Interface contacts:
Residue E321 in protein 2 contacts residue P257 in protein 1 (closest heavy-atom distance 3.1 Å).
Residue G427 in protein 2 interacts with residue T145 in protein 1 (closest heavy-atom distance 2.8 Å).
Residue H189 in protein 2 contacts residue L187 in protein 1 (closest heavy-atom distance 2.7 Å).
Residue S200 in protein 2 is in contact with residue T145 in protein 1 (closest heavy-atom distance 2.3 Å).
Residue S200 in protein 2 contacts residue R140 in protein 1 (closest heavy-atom distance 2.7 Å).
Residue E321 in protein 2 contacts residue R247 in protein 1 (closest heavy-atom distance 2.6 Å).
Residue Y319 in protein 2 interacts with residue R260 in protein 1 (closest heavy-atom distance 3.1 Å).
Residue H111 in protein 2 is in contact with residue R318 in protein 1 (closest heavy-atom distance 3.0 Å).
Residue R260 in protein 2 contacts residue R318 in protein 1 (closest heavy-atom distance 3.1 Å).
Residue N425 in protein 2 is in contact with residue R150 in protein 1 (closest heavy-atom distance 2.8 Å).
Residue S455 in protein 2 contacts residue L264 in protein 1 (closest heavy-atom distance 3.2 Å).
Residue R262 in protein 2 is in contact with residue I454 in protein 1 (closest heavy-atom distance 3.1 Å).
Residue Y426 in protein 2 is in contact with residue T145 in protein 1 (closest heavy-atom distance 3.2 Å).
Residue S315 in protein 2 contacts residue G342 in protein 1 (closest heavy-atom distance 2.7 Å).
Residue R318 in protein 2 contacts residue R260 in protein 1 (closest heavy-atom distance 3.2 Å).
Residue K320 in protein 2 contacts residue R260 in protein 1 (closest heavy-atom distance 3.4 Å).
Residue E321 in protein 2 interacts with residue G258 in protein 1 (closest heavy-atom distance 3.3 Å).
Residue R247 in protein 2 contacts residue E321 in protein 1 (closest heavy-atom distance 3.1 Å).
Residue A424 in protein 2 interacts with residue T145 in protein 1 (closest heavy-atom distance 3.2 Å).
Residue K320 in protein 2 interacts with residue P257 in protein 1 (closest heavy-atom distance 3.3 Å).
Residue N425 in protein 2 is in contact with residue T145 in protein 1 (closest heavy-atom distance 3.0 Å).
Residue P257 in protein 2 is in contact with residue K320 in protein 1 (closest heavy-atom distance 2.8 Å).
Residue R140 in protein 2 interacts with residue S200 in protein 1 (closest heavy-atom distance 2.8 Å).
Residue P257 in protein 2 interacts with residue E321 in protein 1 (closest heavy-atom distance 3.0 Å).
Residue P257 in protein 2 interacts with residue Y319 in protein 1 (closest heavy-atom distance 3.3 Å).
Residue E185 in protein 2 interacts with residue R313 in protein 1 (closest heavy-atom distance 2.8 Å).
Residue D106 in protein 2 is in contact with residue L344 in protein 1 (closest heavy-atom distance 3.3 Å).
Residue E314 in protein 2 contacts residue L344 in protein 1 (closest heavy-atom distance 3.3 Å).
Residue R262 in protein 2 interacts with residue L456 in protein 1 (closest heavy-atom distance 3.2 Å).
Residue R253 in protein 2 interacts with residue R313 in protein 1 (closest heavy-atom distance 2.7 Å).
Residue A424 in protein 2 is in contact with residue G144 in protein 1 (closest heavy-atom distance 3.3 Å).
Residue K345 in protein 2 is in contact with residue E104 in protein 1 (closest heavy-atom distance 3.3 Å).
Residue R186 in protein 2 interacts with residue E188 in protein 1 (closest heavy-atom distance 3.2 Å).
Residue L264 in protein 2 contacts residue S455 in protein 1 (closest heavy-atom distance 3.3 Å).
Residue E310 in protein 2 is in contact with residue R253 in protein 1 (closest heavy-atom distance 2.7 Å).
Residue Q403 in protein 2 is in contact with residue E451 in protein 1 (closest heavy-atom distance 3.2 Å).
Residue L456 in protein 2 is in contact with residue R262 in protein 1 (closest heavy-atom distance 3.2 Å).
Residue S455 in protein 2 is in contact with residue R262 in protein 1 (closest heavy-atom distance 3.2 Å).
Residue A346 in protein 2 contacts residue L408 in protein 1 (closest heavy-atom distance 3.3 Å).
Residue L254 in protein 2 is in contact with residue Y426 in protein 1 (closest heavy-atom distance 3.4 Å).
Residue E440 in protein 2 is in contact with residue Q251 in protein 1 (closest heavy-atom distance 2.8 Å).
Residue L187 in protein 2 interacts with residue H189 in protein 1 (closest heavy-atom distance 2.6 Å).
Residue R318 in protein 2 contacts residue H111 in protein 1 (closest heavy-atom distance 3.2 Å).
Residue T145 in protein 2 interacts with residue S200 in protein 1 (closest heavy-atom distance 2.6 Å).
Residue G144 in protein 2 interacts with residue A424 in protein 1 (closest heavy-atom distance 3.2 Å).
Residue T145 in protein 2 is in contact with residue G427 in protein 1 (closest heavy-atom distance 2.9 Å).
Residue S343 in protein 2 contacts residue E314 in protein 1 (closest heavy-atom distance 3.3 Å).
Residue R253 in protein 2 interacts with residue N425 in protein 1 (closest heavy-atom distance 2.9 Å).
Residue E188 in protein 2 is in contact with residue L187 in protein 1 (closest heavy-atom distance 3.4 Å).
Residue T145 in protein 2 contacts residue Y426 in protein 1 (closest heavy-atom distance 3.2 Å).
Residue R318 in protein 2 interacts with residue E185 in protein 1 (closest heavy-atom distance 3.1 Å).
Residue R186 in protein 2 interacts with residue R186 in protein 1 (closest heavy-atom distance 3.2 Å).
Residue N425 in protein 2 contacts residue R253 in protein 1 (closest heavy-atom distance 2.9 Å).
Residue R150 in protein 2 contacts residue N425 in protein 1 (closest heavy-atom distance 2.7 Å).
Residue T145 in protein 2 interacts with residue A424 in protein 1 (closest heavy-atom distance 3.4 Å).
Residue G316 in protein 2 contacts residue S315 in protein 1 (closest heavy-atom distance 2.5 Å).
Residue R379 in protein 2 contacts residue Y404 in protein 1 (closest heavy-atom distance 3.1 Å).
Residue H109 in protein 2 contacts residue R318 in protein 1 (closest heavy-atom distance 2.6 Å).
Residue T145 in protein 2 is in contact with residue N425 in protein 1 (closest heavy-atom distance 3.1 Å).
Residue I454 in protein 2 contacts residue R262 in protein 1 (closest heavy-atom distance 3.1 Å).

Sequence of protein 2:
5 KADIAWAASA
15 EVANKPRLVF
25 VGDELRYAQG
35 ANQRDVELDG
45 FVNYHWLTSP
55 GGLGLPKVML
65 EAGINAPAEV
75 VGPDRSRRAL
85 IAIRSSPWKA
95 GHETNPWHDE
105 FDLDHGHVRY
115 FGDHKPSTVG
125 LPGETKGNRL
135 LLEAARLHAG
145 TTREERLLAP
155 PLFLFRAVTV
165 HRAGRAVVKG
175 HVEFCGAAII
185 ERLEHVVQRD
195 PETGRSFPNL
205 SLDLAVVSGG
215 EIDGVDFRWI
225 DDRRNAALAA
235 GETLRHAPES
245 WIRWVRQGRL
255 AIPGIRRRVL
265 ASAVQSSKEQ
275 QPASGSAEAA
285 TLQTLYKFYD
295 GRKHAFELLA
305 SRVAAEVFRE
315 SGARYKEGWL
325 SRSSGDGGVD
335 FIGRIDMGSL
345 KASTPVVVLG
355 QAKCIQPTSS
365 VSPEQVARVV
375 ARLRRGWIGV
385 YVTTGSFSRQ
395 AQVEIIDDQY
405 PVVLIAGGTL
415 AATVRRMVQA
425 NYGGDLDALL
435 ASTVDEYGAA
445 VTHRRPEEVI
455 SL

The following describes two proteins that form a bound complex.

Sequence of protein 1:
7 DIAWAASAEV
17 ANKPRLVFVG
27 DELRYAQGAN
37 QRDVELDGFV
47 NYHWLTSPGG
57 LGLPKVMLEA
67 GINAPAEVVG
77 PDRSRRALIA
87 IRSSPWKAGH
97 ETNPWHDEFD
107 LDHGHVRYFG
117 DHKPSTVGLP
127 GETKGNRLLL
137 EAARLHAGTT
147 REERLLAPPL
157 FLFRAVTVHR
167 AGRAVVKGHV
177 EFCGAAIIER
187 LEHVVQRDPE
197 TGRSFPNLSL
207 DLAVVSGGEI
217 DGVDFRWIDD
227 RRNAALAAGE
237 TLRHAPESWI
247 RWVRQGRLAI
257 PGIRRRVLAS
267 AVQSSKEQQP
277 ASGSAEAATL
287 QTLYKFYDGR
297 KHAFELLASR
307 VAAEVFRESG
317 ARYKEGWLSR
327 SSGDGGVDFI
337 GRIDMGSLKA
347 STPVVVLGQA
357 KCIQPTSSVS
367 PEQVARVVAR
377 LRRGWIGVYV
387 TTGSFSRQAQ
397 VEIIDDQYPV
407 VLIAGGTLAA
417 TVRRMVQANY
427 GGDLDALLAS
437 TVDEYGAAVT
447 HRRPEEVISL